Interface contacts:
Residue Y7 in protein 2 is in contact with residue V1 in protein 1 (closest heavy-atom distance 3.1 Å).
Residue Y159 in protein 2 is in contact with residue P4 in protein 1 (closest heavy-atom distance 3.5 Å).
Residue Y7 in protein 2 is in contact with residue M2 in protein 1 (closest heavy-atom distance 3.5 Å).
Residue N77 in protein 2 contacts residue L9 in protein 1 (closest heavy-atom distance 2.6 Å).
Residue Y159 in protein 2 contacts residue V1 in protein 1 (closest heavy-atom distance 2.8 Å).
Residue F116 in protein 2 contacts residue L7 in protein 1 (closest heavy-atom distance 4.0 Å).
Residue Q156 in protein 2 interacts with residue A3 in protein 1 (closest heavy-atom distance 4.0 Å).
Residue S143 in protein 2 is in contact with residue L9 in protein 1 (closest heavy-atom distance 2.5 Å).
Residue L124 in protein 2 contacts residue L9 in protein 1 (closest heavy-atom distance 3.9 Å).
Residue S66 in protein 2 is in contact with residue M2 in protein 1 (closest heavy-atom distance 3.4 Å).
Residue R62 in protein 2 is in contact with residue V1 in protein 1 (closest heavy-atom distance 4.1 Å).
Residue A67 in protein 2 contacts residue M2 in protein 1 (closest heavy-atom distance 3.5 Å).
Residue T163 in protein 2 contacts residue V1 in protein 1 (closest heavy-atom distance 4.2 Å).
Residue T70 in protein 2 interacts with residue M2 in protein 1 (closest heavy-atom distance 4.5 Å).
Residue L81 in protein 2 is in contact with residue L9 in protein 1 (closest heavy-atom distance 3.8 Å).
Residue Y159 in protein 2 contacts residue A3 in protein 1 (closest heavy-atom distance 3.6 Å).
Residue E63 in protein 2 contacts residue V1 in protein 1 (closest heavy-atom distance 3.1 Å).
Residue H99 in protein 2 interacts with residue A3 in protein 1 (closest heavy-atom distance 3.4 Å).
Residue F74 in protein 2 is in contact with residue L7 in protein 1 (closest heavy-atom distance 4.9 Å).
Residue Y171 in protein 2 contacts residue V1 in protein 1 (closest heavy-atom distance 2.5 Å).
Residue E152 in protein 2 contacts residue L7 in protein 1 (closest heavy-atom distance 3.3 Å).
Residue K146 in protein 2 is in contact with residue L8 in protein 1 (closest heavy-atom distance 3.7 Å).
Residue Q156 in protein 2 is in contact with residue R5 in protein 1 (closest heavy-atom distance 2.7 Å).
Residue Y123 in protein 2 interacts with residue L9 in protein 1 (closest heavy-atom distance 3.9 Å).
Residue E114 in protein 2 is in contact with residue A3 in protein 1 (closest heavy-atom distance 4.8 Å).
Residue S24 in protein 2 interacts with residue M2 in protein 1 (closest heavy-atom distance 3.9 Å).
Residue S66 in protein 2 is in contact with residue A3 in protein 1 (closest heavy-atom distance 4.0 Å).
Residue S147 in protein 2 is in contact with residue L8 in protein 1 (closest heavy-atom distance 4.5 Å).
Residue L5 in protein 2 is in contact with residue V1 in protein 1 (closest heavy-atom distance 4.3 Å).
Residue M45 in protein 2 is in contact with residue M2 in protein 1 (closest heavy-atom distance 3.2 Å).
Residue S147 in protein 2 interacts with residue L7 in protein 1 (closest heavy-atom distance 3.5 Å).
Residue F74 in protein 2 interacts with residue A6 in protein 1 (closest heavy-atom distance 4.0 Å).
Residue F116 in protein 2 contacts residue L9 in protein 1 (closest heavy-atom distance 4.6 Å).
Residue Y59 in protein 2 contacts residue V1 in protein 1 (closest heavy-atom distance 3.7 Å).
Residue E63 in protein 2 interacts with residue M2 in protein 1 (closest heavy-atom distance 3.0 Å).
Residue N77 in protein 2 interacts with residue L8 in protein 1 (closest heavy-atom distance 3.0 Å).
Residue W133 in protein 2 is in contact with residue L7 in protein 1 (closest heavy-atom distance 3.6 Å).
Residue H9 in protein 2 is in contact with residue M2 in protein 1 (closest heavy-atom distance 3.9 Å).
Residue S66 in protein 2 interacts with residue P4 in protein 1 (closest heavy-atom distance 4.4 Å).
Residue Q156 in protein 2 is in contact with residue A6 in protein 1 (closest heavy-atom distance 4.8 Å).
Residue W167 in protein 2 contacts residue V1 in protein 1 (closest heavy-atom distance 3.7 Å).
Residue L124 in protein 2 interacts with residue L7 in protein 1 (closest heavy-atom distance 4.0 Å).
Residue I73 in protein 2 is in contact with residue L7 in protein 1 (closest heavy-atom distance 3.3 Å).
Residue W97 in protein 2 contacts residue R5 in protein 1 (closest heavy-atom distance 4.1 Å).
Residue H99 in protein 2 interacts with residue M2 in protein 1 (closest heavy-atom distance 4.1 Å).
Residue I73 in protein 2 interacts with residue L8 in protein 1 (closest heavy-atom distance 3.8 Å).
Residue L95 in protein 2 interacts with residue L9 in protein 1 (closest heavy-atom distance 3.9 Å).
Residue T80 in protein 2 is in contact with residue L9 in protein 1 (closest heavy-atom distance 3.6 Å).
Residue W97 in protein 2 is in contact with residue A6 in protein 1 (closest heavy-atom distance 3.8 Å).
Residue V76 in protein 2 contacts residue L8 in protein 1 (closest heavy-atom distance 4.0 Å).
Residue H155 in protein 2 is in contact with residue R5 in protein 1 (closest heavy-atom distance 3.6 Å).
Residue K146 in protein 2 is in contact with residue L9 in protein 1 (closest heavy-atom distance 2.7 Å).
Residue Y159 in protein 2 interacts with residue M2 in protein 1 (closest heavy-atom distance 3.7 Å).
Residue I73 in protein 2 contacts residue A6 in protein 1 (closest heavy-atom distance 3.2 Å).
Residue W97 in protein 2 interacts with residue A3 in protein 1 (closest heavy-atom distance 3.7 Å).
Residue N77 in protein 2 is in contact with residue L7 in protein 1 (closest heavy-atom distance 2.9 Å).
Residue T70 in protein 2 interacts with residue A6 in protein 1 (closest heavy-atom distance 3.6 Å).
Residue Y84 in protein 2 is in contact with residue L9 in protein 1 (closest heavy-atom distance 2.6 Å).
Residue I142 in protein 2 interacts with residue L9 in protein 1 (closest heavy-atom distance 4.9 Å).
Residue E152 in protein 2 contacts residue R5 in protein 1 (closest heavy-atom distance 2.7 Å).

Sequence of protein 2:
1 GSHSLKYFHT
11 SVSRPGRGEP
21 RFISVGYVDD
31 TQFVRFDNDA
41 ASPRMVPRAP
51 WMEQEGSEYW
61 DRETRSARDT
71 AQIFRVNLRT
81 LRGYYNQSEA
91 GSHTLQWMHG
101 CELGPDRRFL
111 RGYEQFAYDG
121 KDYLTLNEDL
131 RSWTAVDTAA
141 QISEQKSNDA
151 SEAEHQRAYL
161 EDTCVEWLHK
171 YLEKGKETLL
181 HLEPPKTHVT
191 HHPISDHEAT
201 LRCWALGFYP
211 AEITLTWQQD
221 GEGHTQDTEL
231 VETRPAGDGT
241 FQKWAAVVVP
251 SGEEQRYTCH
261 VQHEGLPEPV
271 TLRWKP

Sequence of protein 1:
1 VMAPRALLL

The following describes two proteins that form a bound complex.